Sequence of protein 2:
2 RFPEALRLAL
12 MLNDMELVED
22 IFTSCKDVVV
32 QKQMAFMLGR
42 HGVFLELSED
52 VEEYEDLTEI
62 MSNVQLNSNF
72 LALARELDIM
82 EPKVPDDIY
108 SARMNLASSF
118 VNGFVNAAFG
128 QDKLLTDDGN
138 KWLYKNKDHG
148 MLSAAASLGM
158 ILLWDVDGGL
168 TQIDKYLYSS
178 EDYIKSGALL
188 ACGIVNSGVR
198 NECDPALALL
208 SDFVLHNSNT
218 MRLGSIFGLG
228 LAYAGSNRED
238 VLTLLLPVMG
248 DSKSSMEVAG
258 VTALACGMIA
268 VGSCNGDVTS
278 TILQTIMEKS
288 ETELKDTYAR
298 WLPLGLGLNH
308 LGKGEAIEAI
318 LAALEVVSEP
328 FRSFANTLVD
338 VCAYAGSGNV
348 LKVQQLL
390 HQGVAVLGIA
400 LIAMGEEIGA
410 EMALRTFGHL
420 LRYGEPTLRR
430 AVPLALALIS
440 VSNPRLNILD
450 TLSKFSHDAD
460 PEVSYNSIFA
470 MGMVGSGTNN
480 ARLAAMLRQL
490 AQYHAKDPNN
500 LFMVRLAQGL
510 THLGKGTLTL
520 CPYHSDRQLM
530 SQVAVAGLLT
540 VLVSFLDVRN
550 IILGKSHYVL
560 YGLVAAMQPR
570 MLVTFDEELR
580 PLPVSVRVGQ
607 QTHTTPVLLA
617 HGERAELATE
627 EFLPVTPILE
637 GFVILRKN

This data describes a binding interaction between two proteins.

Sequence of protein 1:
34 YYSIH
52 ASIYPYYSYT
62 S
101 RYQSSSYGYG

Residue-level contacts at the interface:
Residue E424 in protein 2 is in contact with residue Y58 in protein 1 (closest heavy-atom distance 2.7 Å).
Residue P425 in protein 2 is in contact with residue Y60 in protein 1 (closest heavy-atom distance 4.4 Å).
Residue Y422 in protein 2 is in contact with residue Y58 in protein 1 (closest heavy-atom distance 2.9 Å).
Residue Y422 in protein 2 interacts with residue Y107 in protein 1 (closest heavy-atom distance 3.7 Å).
Residue E424 in protein 2 is in contact with residue Y57 in protein 1 (closest heavy-atom distance 4.0 Å).
Residue H418 in protein 2 contacts residue S106 in protein 1 (closest heavy-atom distance 3.7 Å).
Residue P425 in protein 2 is in contact with residue Y58 in protein 1 (closest heavy-atom distance 3.8 Å).
Residue H418 in protein 2 contacts residue Y107 in protein 1 (closest heavy-atom distance 3.0 Å).
Residue Y422 in protein 2 interacts with residue S106 in protein 1 (closest heavy-atom distance 3.6 Å).
Residue G423 in protein 2 interacts with residue Y58 in protein 1 (closest heavy-atom distance 3.8 Å).